Sequence of chain A:
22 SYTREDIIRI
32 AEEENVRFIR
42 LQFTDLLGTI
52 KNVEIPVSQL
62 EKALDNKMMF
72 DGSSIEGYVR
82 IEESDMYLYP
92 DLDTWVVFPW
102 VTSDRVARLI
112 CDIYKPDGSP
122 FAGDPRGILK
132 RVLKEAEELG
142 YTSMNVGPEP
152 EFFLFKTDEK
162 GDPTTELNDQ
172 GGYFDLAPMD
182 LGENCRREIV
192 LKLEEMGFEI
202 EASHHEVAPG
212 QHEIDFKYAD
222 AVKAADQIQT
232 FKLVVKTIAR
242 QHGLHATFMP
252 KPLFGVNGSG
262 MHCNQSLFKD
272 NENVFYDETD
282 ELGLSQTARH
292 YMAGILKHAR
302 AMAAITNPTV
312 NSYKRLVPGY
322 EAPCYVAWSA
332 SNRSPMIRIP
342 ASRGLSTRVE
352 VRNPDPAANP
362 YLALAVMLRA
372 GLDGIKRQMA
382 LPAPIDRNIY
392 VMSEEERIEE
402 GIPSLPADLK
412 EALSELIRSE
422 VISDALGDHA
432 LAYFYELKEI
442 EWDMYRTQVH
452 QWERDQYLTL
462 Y

This data describes a binding interaction between two proteins.

Sequence of chain B:
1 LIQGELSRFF

Residue-level contacts at the interface:
Residue V80 in chain A is in contact with residue I2 in chain B (closest heavy-atom distance 4.0 Å).
Residue G78 in chain A is in contact with residue E5 in chain B (closest heavy-atom distance 4.5 Å).
Residue Y79 in chain A contacts residue R8 in chain B (closest heavy-atom distance 3.2 Å).
Residue I82 in chain A interacts with residue I2 in chain B (closest heavy-atom distance 4.5 Å).
Residue M445 in chain A is in contact with residue F9 in chain B (closest heavy-atom distance 3.8 Å).
Residue E442 in chain A is in contact with residue F9 in chain B (closest heavy-atom distance 4.1 Å).
Residue M445 in chain A contacts residue L6 in chain B (closest heavy-atom distance 4.7 Å).
Residue R81 in chain A interacts with residue I2 in chain B (closest heavy-atom distance 3.6 Å).
Residue Y79 in chain A is in contact with residue L6 in chain B (closest heavy-atom distance 3.8 Å).
Residue Y79 in chain A contacts residue E5 in chain B (closest heavy-atom distance 3.1 Å).
Residue I441 in chain A is in contact with residue F9 in chain B (closest heavy-atom distance 4.1 Å).
Residue Y79 in chain A contacts residue F9 in chain B (closest heavy-atom distance 3.4 Å).
Residue I441 in chain A is in contact with residue L6 in chain B (closest heavy-atom distance 4.0 Å).
Residue M445 in chain A contacts residue F10 in chain B (closest heavy-atom distance 4.5 Å).
Residue V80 in chain A is in contact with residue E5 in chain B (closest heavy-atom distance 4.4 Å).
Residue L48 in chain A interacts with residue R8 in chain B (closest heavy-atom distance 4.7 Å).
Residue R81 in chain A is in contact with residue E5 in chain B (closest heavy-atom distance 3.4 Å).
Residue Y79 in chain A is in contact with residue I2 in chain B (closest heavy-atom distance 3.3 Å).